Residue-level contacts at the interface:
Residue L79 in chain A contacts residue G928 in chain B (closest heavy-atom distance 3.5 Å).
Residue R36 in chain A contacts residue L901 in chain B (closest heavy-atom distance 3.1 Å).
Residue K339 in chain A interacts with residue Q927 in chain B (closest heavy-atom distance 3.5 Å).
Residue P293 in chain A is in contact with residue I930 in chain B (closest heavy-atom distance 3.5 Å).
Residue R38 in chain A is in contact with residue E908 in chain B (closest heavy-atom distance 3.2 Å).
Residue E373 in chain A contacts residue T919 in chain B (closest heavy-atom distance 3.3 Å).
Residue E209 in chain A interacts with residue T322 in chain B (closest heavy-atom distance 3.2 Å).
Residue Q446 in chain A interacts with residue R309 in chain B (closest heavy-atom distance 3.4 Å).
Residue P249 in chain A contacts residue P932 in chain B (closest heavy-atom distance 3.3 Å).
Residue L27 in chain A contacts residue E908 in chain B (closest heavy-atom distance 3.4 Å).
Residue V233 in chain A is in contact with residue R312 in chain B (closest heavy-atom distance 3.2 Å).
Residue H32 in chain A interacts with residue W909 in chain B (closest heavy-atom distance 3.3 Å).
Residue M231 in chain A contacts residue M311 in chain B (closest heavy-atom distance 3.3 Å).
Residue R381 in chain A contacts residue L903 in chain B (closest heavy-atom distance 2.7 Å).
Residue N254 in chain A interacts with residue R334 in chain B (closest heavy-atom distance 3.5 Å).
Residue M336 in chain A contacts residue I929 in chain B (closest heavy-atom distance 3.5 Å).
Residue H384 in chain A is in contact with residue Y897 in chain B (closest heavy-atom distance 2.4 Å).
Residue H32 in chain A contacts residue E908 in chain B (closest heavy-atom distance 3.2 Å).
Residue I234 in chain A is in contact with residue Y316 in chain B (closest heavy-atom distance 3.5 Å).
Residue M250 in chain A contacts residue M933 in chain B (closest heavy-atom distance 3.3 Å).
Residue A252 in chain A is in contact with residue W326 in chain B (closest heavy-atom distance 3.5 Å).
Residue E209 in chain A interacts with residue R325 in chain B (closest heavy-atom distance 2.8 Å).
Residue Y374 in chain A is in contact with residue F915 in chain B (closest heavy-atom distance 3.5 Å).
Residue V233 in chain A is in contact with residue Y316 in chain B (closest heavy-atom distance 3.5 Å).
Residue R270 in chain A interacts with residue I327 in chain B (closest heavy-atom distance 3.4 Å).
Residue R42 in chain A interacts with residue E908 in chain B (closest heavy-atom distance 3.0 Å).
Residue Q446 in chain A is in contact with residue R312 in chain B (closest heavy-atom distance 3.4 Å).
Residue R42 in chain A interacts with residue W909 in chain B (closest heavy-atom distance 3.2 Å).
Residue R312 in chain A contacts residue R334 in chain B (closest heavy-atom distance 3.0 Å).
Residue E387 in chain A is in contact with residue K881 in chain B (closest heavy-atom distance 3.3 Å).
Residue W193 in chain A interacts with residue R312 in chain B (closest heavy-atom distance 3.2 Å).
Residue E373 in chain A interacts with residue P921 in chain B (closest heavy-atom distance 3.3 Å).
Residue E296 in chain A interacts with residue R922 in chain B (closest heavy-atom distance 3.0 Å).
Residue A252 in chain A is in contact with residue L323 in chain B (closest heavy-atom distance 3.3 Å).
Residue R381 in chain A is in contact with residue V905 in chain B (closest heavy-atom distance 3.4 Å).
Residue R228 in chain A is in contact with residue T322 in chain B (closest heavy-atom distance 3.5 Å).
Residue R38 in chain A is in contact with residue W909 in chain B (closest heavy-atom distance 3.2 Å).
Residue P232 in chain A contacts residue R312 in chain B (closest heavy-atom distance 3.4 Å).
Residue P194 in chain A interacts with residue R312 in chain B (closest heavy-atom distance 3.3 Å).
Residue M336 in chain A interacts with residue I930 in chain B (closest heavy-atom distance 2.8 Å).
Residue E209 in chain A contacts residue W326 in chain B (closest heavy-atom distance 2.8 Å).
Residue S338 in chain A is in contact with residue I925 in chain B (closest heavy-atom distance 3.3 Å).
Residue E296 in chain A contacts residue V923 in chain B (closest heavy-atom distance 3.3 Å).
Residue R25 in chain A is in contact with residue M910 in chain B (closest heavy-atom distance 3.2 Å).
Residue E39 in chain A is in contact with residue P904 in chain B (closest heavy-atom distance 3.2 Å).
Residue Y374 in chain A interacts with residue V905 in chain B (closest heavy-atom distance 3.1 Å).
Residue Y40 in chain A interacts with residue Y882 in chain B (closest heavy-atom distance 3.5 Å).
Residue D337 in chain A contacts residue G928 in chain B (closest heavy-atom distance 3.5 Å).
Residue E39 in chain A interacts with residue W909 in chain B (closest heavy-atom distance 3.1 Å).
Residue V208 in chain A is in contact with residue W326 in chain B (closest heavy-atom distance 3.6 Å).
Residue Q445 in chain A contacts residue R309 in chain B (closest heavy-atom distance 3.5 Å).
Residue T294 in chain A interacts with residue F341 in chain B (closest heavy-atom distance 3.1 Å).
Residue E39 in chain A is in contact with residue V905 in chain B (closest heavy-atom distance 2.8 Å).
Residue P386 in chain A interacts with residue K881 in chain B (closest heavy-atom distance 3.3 Å).
Residue P249 in chain A contacts residue M933 in chain B (closest heavy-atom distance 3.2 Å).
Residue R270 in chain A is in contact with residue N320 in chain B (closest heavy-atom distance 3.2 Å).
Residue M250 in chain A interacts with residue A931 in chain B (closest heavy-atom distance 3.5 Å).
Residue R270 in chain A contacts residue Y316 in chain B (closest heavy-atom distance 2.4 Å).
Residue E251 in chain A contacts residue R334 in chain B (closest heavy-atom distance 2.9 Å).
Residue R25 in chain A contacts residue P907 in chain B (closest heavy-atom distance 2.4 Å).

Sequence of chain A:
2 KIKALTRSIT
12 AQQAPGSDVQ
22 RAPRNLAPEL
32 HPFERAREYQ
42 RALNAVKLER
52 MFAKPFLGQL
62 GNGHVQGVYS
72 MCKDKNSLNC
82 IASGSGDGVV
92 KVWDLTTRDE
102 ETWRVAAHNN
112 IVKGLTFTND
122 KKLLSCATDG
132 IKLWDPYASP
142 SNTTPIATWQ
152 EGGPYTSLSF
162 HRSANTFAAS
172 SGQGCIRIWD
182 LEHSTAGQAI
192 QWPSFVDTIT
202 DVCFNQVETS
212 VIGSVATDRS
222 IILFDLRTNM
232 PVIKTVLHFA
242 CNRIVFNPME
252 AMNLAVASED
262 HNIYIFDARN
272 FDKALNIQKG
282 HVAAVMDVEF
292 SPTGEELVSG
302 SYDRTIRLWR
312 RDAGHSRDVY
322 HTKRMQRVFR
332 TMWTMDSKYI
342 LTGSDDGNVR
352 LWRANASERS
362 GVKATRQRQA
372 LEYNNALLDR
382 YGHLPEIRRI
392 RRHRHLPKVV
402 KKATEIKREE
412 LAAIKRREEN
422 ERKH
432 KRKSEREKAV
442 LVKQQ

Sequence of chain B:
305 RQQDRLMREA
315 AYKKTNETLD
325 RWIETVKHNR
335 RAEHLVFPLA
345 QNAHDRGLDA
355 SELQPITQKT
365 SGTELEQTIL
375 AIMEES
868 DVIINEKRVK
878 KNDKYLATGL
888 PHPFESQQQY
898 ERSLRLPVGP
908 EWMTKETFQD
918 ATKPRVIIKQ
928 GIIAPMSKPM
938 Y

This data describes a binding interaction between two proteins.